Sequence of the first protein:
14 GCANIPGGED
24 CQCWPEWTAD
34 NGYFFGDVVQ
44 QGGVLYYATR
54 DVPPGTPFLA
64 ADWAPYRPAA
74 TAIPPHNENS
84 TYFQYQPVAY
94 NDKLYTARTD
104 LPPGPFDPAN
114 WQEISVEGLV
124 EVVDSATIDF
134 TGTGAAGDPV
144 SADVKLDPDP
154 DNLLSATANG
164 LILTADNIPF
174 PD

These two protein chains interact to form a complex.

Residue-level contacts at the interface:
Residue T72 in the second protein interacts with residue A16 in the first protein (closest heavy-atom distance 4.2 Å).
Residue T59 in the second protein interacts with residue C15 in the first protein (closest heavy-atom distance 3.5 Å).
Residue C69 in the second protein interacts with residue N17 in the first protein (closest heavy-atom distance 3.8 Å).
Residue C69 in the second protein interacts with residue G14 in the first protein (closest heavy-atom distance 4.5 Å).
Residue T71 in the second protein is in contact with residue A16 in the first protein (closest heavy-atom distance 4.7 Å).
Residue T61 in the second protein contacts residue I18 in the first protein (closest heavy-atom distance 3.4 Å).
Residue W70 in the second protein interacts with residue N17 in the first protein (closest heavy-atom distance 3.1 Å).
Residue A67 in the second protein contacts residue N17 in the first protein (closest heavy-atom distance 4.8 Å).
Residue A68 in the second protein interacts with residue I18 in the first protein (closest heavy-atom distance 4.3 Å).
Residue T71 in the second protein interacts with residue G14 in the first protein (closest heavy-atom distance 4.4 Å).
Residue W70 in the second protein contacts residue C15 in the first protein (closest heavy-atom distance 4.4 Å).
Residue A67 in the second protein contacts residue I18 in the first protein (closest heavy-atom distance 3.7 Å).
Residue T71 in the second protein is in contact with residue C15 in the first protein (closest heavy-atom distance 4.6 Å).
Residue C69 in the second protein is in contact with residue C15 in the first protein (closest heavy-atom distance 2.0 Å).
Residue A68 in the second protein is in contact with residue N17 in the first protein (closest heavy-atom distance 2.8 Å).
Residue T59 in the second protein contacts residue I18 in the first protein (closest heavy-atom distance 3.6 Å).
Residue W70 in the second protein interacts with residue A16 in the first protein (closest heavy-atom distance 3.5 Å).

Sequence of the second protein:
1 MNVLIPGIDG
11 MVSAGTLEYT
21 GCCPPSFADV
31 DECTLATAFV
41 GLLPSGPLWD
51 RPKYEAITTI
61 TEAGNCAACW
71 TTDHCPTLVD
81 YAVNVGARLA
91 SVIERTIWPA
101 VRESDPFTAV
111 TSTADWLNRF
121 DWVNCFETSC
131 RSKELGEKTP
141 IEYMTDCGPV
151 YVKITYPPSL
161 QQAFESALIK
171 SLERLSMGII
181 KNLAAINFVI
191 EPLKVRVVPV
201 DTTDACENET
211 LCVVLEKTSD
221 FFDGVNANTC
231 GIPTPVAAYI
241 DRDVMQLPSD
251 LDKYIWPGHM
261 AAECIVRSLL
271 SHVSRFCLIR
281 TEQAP